Contacts between the two chains:
Residue N890 in the second protein contacts residue S24 in the first protein (closest heavy-atom distance 4.7 Å).
Residue L896 in the second protein is in contact with residue I29 in the first protein (closest heavy-atom distance 4.1 Å).
Residue Q911 in the second protein contacts residue R23 in the first protein (closest heavy-atom distance 4.5 Å).

These two protein chains interact to form a complex.

Sequence of the second protein:
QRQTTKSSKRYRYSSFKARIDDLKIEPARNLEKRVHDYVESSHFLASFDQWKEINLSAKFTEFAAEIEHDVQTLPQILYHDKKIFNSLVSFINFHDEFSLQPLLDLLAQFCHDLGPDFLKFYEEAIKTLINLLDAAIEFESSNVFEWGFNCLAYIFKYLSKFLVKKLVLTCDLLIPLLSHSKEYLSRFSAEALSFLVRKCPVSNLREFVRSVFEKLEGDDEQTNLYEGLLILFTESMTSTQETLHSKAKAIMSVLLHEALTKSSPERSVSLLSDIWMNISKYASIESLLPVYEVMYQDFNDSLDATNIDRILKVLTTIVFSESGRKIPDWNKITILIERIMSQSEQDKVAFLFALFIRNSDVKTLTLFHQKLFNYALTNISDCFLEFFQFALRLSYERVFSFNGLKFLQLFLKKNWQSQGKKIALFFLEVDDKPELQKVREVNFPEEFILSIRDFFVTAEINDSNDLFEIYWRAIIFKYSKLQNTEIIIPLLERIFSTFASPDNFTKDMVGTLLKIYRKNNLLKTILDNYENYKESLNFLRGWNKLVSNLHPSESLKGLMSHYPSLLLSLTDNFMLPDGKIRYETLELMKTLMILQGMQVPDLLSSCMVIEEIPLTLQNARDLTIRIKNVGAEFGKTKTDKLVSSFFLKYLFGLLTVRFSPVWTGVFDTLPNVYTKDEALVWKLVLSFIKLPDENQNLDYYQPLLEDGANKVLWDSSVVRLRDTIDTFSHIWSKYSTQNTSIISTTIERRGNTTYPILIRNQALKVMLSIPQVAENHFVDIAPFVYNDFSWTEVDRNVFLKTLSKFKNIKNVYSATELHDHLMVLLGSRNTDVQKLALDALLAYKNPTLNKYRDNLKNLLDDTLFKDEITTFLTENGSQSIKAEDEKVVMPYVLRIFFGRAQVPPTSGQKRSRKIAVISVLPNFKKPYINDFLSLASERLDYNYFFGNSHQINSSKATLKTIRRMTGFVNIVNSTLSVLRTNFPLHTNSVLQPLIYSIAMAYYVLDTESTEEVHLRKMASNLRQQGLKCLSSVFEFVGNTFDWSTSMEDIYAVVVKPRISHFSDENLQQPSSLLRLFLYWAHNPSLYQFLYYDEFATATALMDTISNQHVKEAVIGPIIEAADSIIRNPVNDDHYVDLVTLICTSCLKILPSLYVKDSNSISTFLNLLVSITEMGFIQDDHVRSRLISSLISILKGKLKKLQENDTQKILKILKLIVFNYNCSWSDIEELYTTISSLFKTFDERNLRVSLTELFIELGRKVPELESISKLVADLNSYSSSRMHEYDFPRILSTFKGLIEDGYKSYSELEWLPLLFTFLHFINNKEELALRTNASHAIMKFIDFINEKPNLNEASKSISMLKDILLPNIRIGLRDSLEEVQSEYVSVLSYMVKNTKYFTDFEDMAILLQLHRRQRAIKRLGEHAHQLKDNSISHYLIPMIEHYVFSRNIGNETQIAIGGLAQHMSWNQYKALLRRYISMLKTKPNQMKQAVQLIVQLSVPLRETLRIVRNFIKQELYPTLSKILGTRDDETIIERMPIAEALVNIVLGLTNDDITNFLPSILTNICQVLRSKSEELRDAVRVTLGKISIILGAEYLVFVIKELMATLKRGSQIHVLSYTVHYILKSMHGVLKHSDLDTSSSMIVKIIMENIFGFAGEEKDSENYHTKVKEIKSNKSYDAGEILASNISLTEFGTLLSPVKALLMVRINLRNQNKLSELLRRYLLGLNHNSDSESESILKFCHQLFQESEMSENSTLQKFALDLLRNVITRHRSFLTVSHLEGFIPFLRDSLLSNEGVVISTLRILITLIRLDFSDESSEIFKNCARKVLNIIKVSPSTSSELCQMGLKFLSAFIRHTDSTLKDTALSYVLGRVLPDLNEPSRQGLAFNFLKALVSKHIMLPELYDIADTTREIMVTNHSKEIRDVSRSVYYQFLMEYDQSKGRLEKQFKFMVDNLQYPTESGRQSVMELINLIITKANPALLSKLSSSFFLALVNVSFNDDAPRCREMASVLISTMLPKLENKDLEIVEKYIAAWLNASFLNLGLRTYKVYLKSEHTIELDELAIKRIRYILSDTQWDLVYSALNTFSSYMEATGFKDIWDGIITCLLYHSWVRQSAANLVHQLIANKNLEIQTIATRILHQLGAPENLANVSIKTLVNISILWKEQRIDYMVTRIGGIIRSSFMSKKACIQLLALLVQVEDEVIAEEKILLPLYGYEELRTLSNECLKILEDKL

Sequence of the first protein:
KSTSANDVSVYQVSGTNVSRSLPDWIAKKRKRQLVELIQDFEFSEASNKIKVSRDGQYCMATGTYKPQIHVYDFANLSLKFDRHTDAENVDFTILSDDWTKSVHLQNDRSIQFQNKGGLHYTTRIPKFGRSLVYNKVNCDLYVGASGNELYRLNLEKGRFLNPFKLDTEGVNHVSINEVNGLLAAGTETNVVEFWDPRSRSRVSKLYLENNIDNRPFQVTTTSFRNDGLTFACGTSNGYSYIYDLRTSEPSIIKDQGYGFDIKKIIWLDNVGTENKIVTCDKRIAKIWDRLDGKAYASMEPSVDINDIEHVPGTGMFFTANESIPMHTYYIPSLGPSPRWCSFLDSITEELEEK